Sequence of the second protein:
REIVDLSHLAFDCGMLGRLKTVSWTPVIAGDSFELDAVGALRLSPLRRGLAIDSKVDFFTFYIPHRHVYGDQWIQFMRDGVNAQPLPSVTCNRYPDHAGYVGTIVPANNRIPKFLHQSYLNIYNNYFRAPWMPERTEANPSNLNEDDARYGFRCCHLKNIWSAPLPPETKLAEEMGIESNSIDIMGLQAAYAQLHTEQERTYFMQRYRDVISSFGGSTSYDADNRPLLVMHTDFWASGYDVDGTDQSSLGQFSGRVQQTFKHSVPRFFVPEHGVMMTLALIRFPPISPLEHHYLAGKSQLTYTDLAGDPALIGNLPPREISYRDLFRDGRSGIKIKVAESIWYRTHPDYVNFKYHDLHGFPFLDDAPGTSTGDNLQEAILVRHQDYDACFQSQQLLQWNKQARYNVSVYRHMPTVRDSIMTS

Sequence of the first protein:
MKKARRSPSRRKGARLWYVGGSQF

The following describes two proteins that form a bound complex.

Residue-level contacts at the interface:
Residue K167 in the second protein contacts residue W17 in the first protein (closest heavy-atom distance 3.7 Å).
Residue I61 in the second protein contacts residue R5 in the first protein (closest heavy-atom distance 2.9 Å).
Residue Y135 in the second protein interacts with residue F24 in the first protein (closest heavy-atom distance 3.1 Å).
Residue S246 in the second protein is in contact with residue R6 in the first protein (closest heavy-atom distance 3.9 Å).
Residue M213 in the second protein is in contact with residue G20 in the first protein (closest heavy-atom distance 3.9 Å).
Residue N168 in the second protein contacts residue W17 in the first protein (closest heavy-atom distance 3.5 Å).
Residue C164 in the second protein interacts with residue Q23 in the first protein (closest heavy-atom distance 3.1 Å).
Residue A172 in the second protein interacts with residue Y18 in the first protein (closest heavy-atom distance 4.2 Å).
Residue H355 in the second protein interacts with residue R10 in the first protein (closest heavy-atom distance 3.0 Å).
Residue W140 in the second protein interacts with residue V19 in the first protein (closest heavy-atom distance 3.5 Å).
Residue Y211 in the second protein is in contact with residue G20 in the first protein (closest heavy-atom distance 2.7 Å).
Residue D62 in the second protein interacts with residue R6 in the first protein (closest heavy-atom distance 3.3 Å).
Residue R353 in the second protein is in contact with residue L16 in the first protein (closest heavy-atom distance 3.9 Å).
Residue F68 in the second protein contacts residue F24 in the first protein (closest heavy-atom distance 3.6 Å).
Residue D357 in the second protein contacts residue P8 in the first protein (closest heavy-atom distance 4.2 Å).
Residue S246 in the second protein interacts with residue R5 in the first protein (closest heavy-atom distance 3.7 Å).
Residue H240 in the second protein interacts with residue F24 in the first protein (closest heavy-atom distance 4.0 Å).
Residue Y135 in the second protein is in contact with residue S22 in the first protein (closest heavy-atom distance 3.7 Å).
Residue P173 in the second protein contacts residue Y18 in the first protein (closest heavy-atom distance 3.9 Å).
Residue I350 in the second protein contacts residue W17 in the first protein (closest heavy-atom distance 3.4 Å).
Residue R291 in the second protein interacts with residue F24 in the first protein (closest heavy-atom distance 2.9 Å).
Residue F212 in the second protein interacts with residue G21 in the first protein (closest heavy-atom distance 4.0 Å).
Residue I169 in the second protein is in contact with residue W17 in the first protein (closest heavy-atom distance 3.3 Å).
Residue P139 in the second protein interacts with residue G20 in the first protein (closest heavy-atom distance 3.6 Å).
Residue D357 in the second protein is in contact with residue S7 in the first protein (closest heavy-atom distance 2.9 Å).
Residue R217 in the second protein contacts residue S22 in the first protein (closest heavy-atom distance 3.9 Å).
Residue P175 in the second protein interacts with residue Y18 in the first protein (closest heavy-atom distance 4.0 Å).
Residue A172 in the second protein interacts with residue W17 in the first protein (closest heavy-atom distance 3.7 Å).
Residue L237 in the second protein interacts with residue F24 in the first protein (closest heavy-atom distance 4.2 Å).
Residue P356 in the second protein is in contact with residue R10 in the first protein (closest heavy-atom distance 4.2 Å).
Residue Y211 in the second protein contacts residue V19 in the first protein (closest heavy-atom distance 3.7 Å).
Residue Y211 in the second protein contacts residue Y18 in the first protein (closest heavy-atom distance 3.7 Å).
Residue T354 in the second protein contacts residue L16 in the first protein (closest heavy-atom distance 4.0 Å).
Residue F136 in the second protein interacts with residue F24 in the first protein (closest heavy-atom distance 3.9 Å).
Residue P173 in the second protein contacts residue V19 in the first protein (closest heavy-atom distance 3.7 Å).
Residue F212 in the second protein contacts residue G20 in the first protein (closest heavy-atom distance 3.4 Å).
Residue D357 in the second protein contacts residue R10 in the first protein (closest heavy-atom distance 3.5 Å).
Residue T354 in the second protein interacts with residue R10 in the first protein (closest heavy-atom distance 4.0 Å).
Residue T210 in the second protein interacts with residue G20 in the first protein (closest heavy-atom distance 3.5 Å).
Residue P139 in the second protein is in contact with residue V19 in the first protein (closest heavy-atom distance 3.3 Å).
Residue R137 in the second protein is in contact with residue Q23 in the first protein (closest heavy-atom distance 4.3 Å).
Residue L174 in the second protein is in contact with residue Y18 in the first protein (closest heavy-atom distance 3.5 Å).
Residue D218 in the second protein is in contact with residue G21 in the first protein (closest heavy-atom distance 4.3 Å).
Residue F212 in the second protein contacts residue Y18 in the first protein (closest heavy-atom distance 4.0 Å).
Residue L59 in the second protein is in contact with residue R5 in the first protein (closest heavy-atom distance 3.8 Å).
Residue A60 in the second protein is in contact with residue R5 in the first protein (closest heavy-atom distance 3.8 Å).
Residue R215 in the second protein is in contact with residue S22 in the first protein (closest heavy-atom distance 3.4 Å).
Residue D62 in the second protein interacts with residue R5 in the first protein (closest heavy-atom distance 2.8 Å).
Residue Q214 in the second protein contacts residue G20 in the first protein (closest heavy-atom distance 3.2 Å).
Residue P175 in the second protein interacts with residue V19 in the first protein (closest heavy-atom distance 4.0 Å).
Residue A138 in the second protein contacts residue Q23 in the first protein (closest heavy-atom distance 3.4 Å).
Residue P293 in the second protein is in contact with residue S7 in the first protein (closest heavy-atom distance 3.8 Å).
Residue K167 in the second protein interacts with residue Q23 in the first protein (closest heavy-atom distance 2.9 Å).
Residue Y135 in the second protein contacts residue Q23 in the first protein (closest heavy-atom distance 3.6 Å).
Residue Y211 in the second protein interacts with residue G21 in the first protein (closest heavy-atom distance 4.2 Å).
Residue W244 in the second protein interacts with residue R6 in the first protein (closest heavy-atom distance 3.5 Å).
Residue P139 in the second protein contacts residue G21 in the first protein (closest heavy-atom distance 3.3 Å).
Residue W244 in the second protein contacts residue S7 in the first protein (closest heavy-atom distance 3.5 Å).
Residue P139 in the second protein is in contact with residue S22 in the first protein (closest heavy-atom distance 4.2 Å).
Residue F136 in the second protein is in contact with residue Q23 in the first protein (closest heavy-atom distance 4.0 Å).